Interface contacts:
Residue K350 in the second protein interacts with residue I176 in the first protein (closest heavy-atom distance 3.5 Å).
Residue Y255 in the second protein interacts with residue L164 in the first protein (closest heavy-atom distance 3.9 Å).
Residue E62 in the second protein contacts residue S329 in the first protein (closest heavy-atom distance 3.9 Å).
Residue K61 in the second protein contacts residue D330 in the first protein (closest heavy-atom distance 3.3 Å).
Residue Q69 in the second protein is in contact with residue Y319 in the first protein (closest heavy-atom distance 3.3 Å).
Residue A343 in the second protein contacts residue L184 in the first protein (closest heavy-atom distance 3.3 Å).
Residue A47 in the second protein interacts with residue D196 in the first protein (closest heavy-atom distance 3.8 Å).
Residue W391 in the second protein contacts residue V168 in the first protein (closest heavy-atom distance 4.1 Å).
Residue M345 in the second protein contacts residue I176 in the first protein (closest heavy-atom distance 4.2 Å).
Residue E218 in the second protein interacts with residue R158 in the first protein (closest heavy-atom distance 3.3 Å).
Residue Q347 in the second protein contacts residue V185 in the first protein (closest heavy-atom distance 4.0 Å).
Residue L342 in the second protein contacts residue L184 in the first protein (closest heavy-atom distance 4.0 Å).
Residue V68 in the second protein interacts with residue Y319 in the first protein (closest heavy-atom distance 3.5 Å).
Residue Y388 in the second protein is in contact with residue L164 in the first protein (closest heavy-atom distance 3.6 Å).
Residue K350 in the second protein interacts with residue E173 in the first protein (closest heavy-atom distance 2.4 Å).
Residue Y255 in the second protein contacts residue V168 in the first protein (closest heavy-atom distance 4.0 Å).
Residue D385 in the second protein contacts residue N165 in the first protein (closest heavy-atom distance 2.9 Å).
Residue N44 in the second protein is in contact with residue D330 in the first protein (closest heavy-atom distance 2.5 Å).
Residue K217 in the second protein interacts with residue R158 in the first protein (closest heavy-atom distance 3.0 Å).
Residue D70 in the second protein is in contact with residue T318 in the first protein (closest heavy-atom distance 4.2 Å).
Residue N48 in the second protein interacts with residue H190 in the first protein (closest heavy-atom distance 3.1 Å).
Residue S41 in the second protein contacts residue E370 in the first protein (closest heavy-atom distance 2.9 Å).
Residue T257 in the second protein interacts with residue V168 in the first protein (closest heavy-atom distance 4.2 Å).
Residue L387 in the second protein interacts with residue V168 in the first protein (closest heavy-atom distance 3.6 Å).
Residue V63 in the second protein interacts with residue C316 in the first protein (closest heavy-atom distance 3.8 Å).
Residue A346 in the second protein is in contact with residue V181 in the first protein (closest heavy-atom distance 3.8 Å).
Residue P84 in the second protein is in contact with residue I175 in the first protein (closest heavy-atom distance 4.0 Å).
Residue L42 in the second protein contacts residue D195 in the first protein (closest heavy-atom distance 3.3 Å).
Residue A346 in the second protein contacts residue L184 in the first protein (closest heavy-atom distance 3.8 Å).
Residue L53 in the second protein is in contact with residue S331 in the first protein (closest heavy-atom distance 4.2 Å).
Residue V68 in the second protein is in contact with residue T318 in the first protein (closest heavy-atom distance 3.2 Å).
Residue T257 in the second protein contacts residue A167 in the first protein (closest heavy-atom distance 3.4 Å).
Residue S41 in the second protein is in contact with residue K373 in the first protein (closest heavy-atom distance 3.5 Å).
Residue R216 in the second protein interacts with residue N157 in the first protein (closest heavy-atom distance 3.9 Å).
Residue V68 in the second protein contacts residue L317 in the first protein (closest heavy-atom distance 3.4 Å).
Residue Y388 in the second protein contacts residue V168 in the first protein (closest heavy-atom distance 3.8 Å).
Residue Y255 in the second protein contacts residue A167 in the first protein (closest heavy-atom distance 3.8 Å).
Residue D40 in the second protein interacts with residue D195 in the first protein (closest heavy-atom distance 3.4 Å).
Residue L42 in the second protein interacts with residue A334 in the first protein (closest heavy-atom distance 3.7 Å).
Residue L85 in the second protein is in contact with residue I175 in the first protein (closest heavy-atom distance 3.7 Å).
Residue T259 in the second protein interacts with residue A171 in the first protein (closest heavy-atom distance 3.4 Å).
Residue M345 in the second protein is in contact with residue A172 in the first protein (closest heavy-atom distance 3.8 Å).
Residue R339 in the second protein is in contact with residue D187 in the first protein (closest heavy-atom distance 3.7 Å).
Residue Q69 in the second protein is in contact with residue T318 in the first protein (closest heavy-atom distance 4.1 Å).
Residue N44 in the second protein interacts with residue A334 in the first protein (closest heavy-atom distance 3.3 Å).
Residue E62 in the second protein contacts residue D330 in the first protein (closest heavy-atom distance 3.8 Å).
Residue D317 in the second protein contacts residue K366 in the first protein (closest heavy-atom distance 3.2 Å).
Residue L42 in the second protein contacts residue I371 in the first protein (closest heavy-atom distance 3.8 Å).
Residue T34 in the second protein interacts with residue H190 in the first protein (closest heavy-atom distance 3.5 Å).
Residue N44 in the second protein contacts residue S331 in the first protein (closest heavy-atom distance 3.3 Å).
Residue Q347 in the second protein is in contact with residue V181 in the first protein (closest heavy-atom distance 3.7 Å).
Residue E62 in the second protein interacts with residue S331 in the first protein (closest heavy-atom distance 3.8 Å).
Residue K61 in the second protein interacts with residue S329 in the first protein (closest heavy-atom distance 3.6 Å).
Residue N35 in the second protein interacts with residue L193 in the first protein (closest heavy-atom distance 3.8 Å).
Residue N48 in the second protein contacts residue L193 in the first protein (closest heavy-atom distance 3.9 Å).
Residue L342 in the second protein is in contact with residue I175 in the first protein (closest heavy-atom distance 4.0 Å).
Residue R216 in the second protein interacts with residue R158 in the first protein (closest heavy-atom distance 3.4 Å).
Residue D40 in the second protein is in contact with residue D196 in the first protein (closest heavy-atom distance 3.9 Å).
Residue V63 in the second protein contacts residue T318 in the first protein (closest heavy-atom distance 3.7 Å).
Residue W391 in the second protein is in contact with residue A171 in the first protein (closest heavy-atom distance 3.6 Å).

Sequence of the first protein:
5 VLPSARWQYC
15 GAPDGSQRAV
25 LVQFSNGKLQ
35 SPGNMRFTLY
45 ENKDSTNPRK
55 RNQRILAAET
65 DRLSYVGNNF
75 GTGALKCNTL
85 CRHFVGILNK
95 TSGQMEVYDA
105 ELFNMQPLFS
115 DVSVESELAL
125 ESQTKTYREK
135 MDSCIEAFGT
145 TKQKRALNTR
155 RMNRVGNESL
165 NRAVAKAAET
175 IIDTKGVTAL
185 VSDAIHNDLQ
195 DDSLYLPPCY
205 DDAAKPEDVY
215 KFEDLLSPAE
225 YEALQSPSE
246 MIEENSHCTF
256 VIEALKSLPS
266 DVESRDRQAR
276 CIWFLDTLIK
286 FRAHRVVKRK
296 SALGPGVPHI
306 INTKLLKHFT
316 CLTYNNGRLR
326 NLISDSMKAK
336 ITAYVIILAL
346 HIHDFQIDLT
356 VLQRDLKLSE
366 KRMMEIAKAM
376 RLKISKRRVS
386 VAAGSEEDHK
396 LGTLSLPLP

This data describes a binding interaction between two proteins.

Sequence of the second protein:
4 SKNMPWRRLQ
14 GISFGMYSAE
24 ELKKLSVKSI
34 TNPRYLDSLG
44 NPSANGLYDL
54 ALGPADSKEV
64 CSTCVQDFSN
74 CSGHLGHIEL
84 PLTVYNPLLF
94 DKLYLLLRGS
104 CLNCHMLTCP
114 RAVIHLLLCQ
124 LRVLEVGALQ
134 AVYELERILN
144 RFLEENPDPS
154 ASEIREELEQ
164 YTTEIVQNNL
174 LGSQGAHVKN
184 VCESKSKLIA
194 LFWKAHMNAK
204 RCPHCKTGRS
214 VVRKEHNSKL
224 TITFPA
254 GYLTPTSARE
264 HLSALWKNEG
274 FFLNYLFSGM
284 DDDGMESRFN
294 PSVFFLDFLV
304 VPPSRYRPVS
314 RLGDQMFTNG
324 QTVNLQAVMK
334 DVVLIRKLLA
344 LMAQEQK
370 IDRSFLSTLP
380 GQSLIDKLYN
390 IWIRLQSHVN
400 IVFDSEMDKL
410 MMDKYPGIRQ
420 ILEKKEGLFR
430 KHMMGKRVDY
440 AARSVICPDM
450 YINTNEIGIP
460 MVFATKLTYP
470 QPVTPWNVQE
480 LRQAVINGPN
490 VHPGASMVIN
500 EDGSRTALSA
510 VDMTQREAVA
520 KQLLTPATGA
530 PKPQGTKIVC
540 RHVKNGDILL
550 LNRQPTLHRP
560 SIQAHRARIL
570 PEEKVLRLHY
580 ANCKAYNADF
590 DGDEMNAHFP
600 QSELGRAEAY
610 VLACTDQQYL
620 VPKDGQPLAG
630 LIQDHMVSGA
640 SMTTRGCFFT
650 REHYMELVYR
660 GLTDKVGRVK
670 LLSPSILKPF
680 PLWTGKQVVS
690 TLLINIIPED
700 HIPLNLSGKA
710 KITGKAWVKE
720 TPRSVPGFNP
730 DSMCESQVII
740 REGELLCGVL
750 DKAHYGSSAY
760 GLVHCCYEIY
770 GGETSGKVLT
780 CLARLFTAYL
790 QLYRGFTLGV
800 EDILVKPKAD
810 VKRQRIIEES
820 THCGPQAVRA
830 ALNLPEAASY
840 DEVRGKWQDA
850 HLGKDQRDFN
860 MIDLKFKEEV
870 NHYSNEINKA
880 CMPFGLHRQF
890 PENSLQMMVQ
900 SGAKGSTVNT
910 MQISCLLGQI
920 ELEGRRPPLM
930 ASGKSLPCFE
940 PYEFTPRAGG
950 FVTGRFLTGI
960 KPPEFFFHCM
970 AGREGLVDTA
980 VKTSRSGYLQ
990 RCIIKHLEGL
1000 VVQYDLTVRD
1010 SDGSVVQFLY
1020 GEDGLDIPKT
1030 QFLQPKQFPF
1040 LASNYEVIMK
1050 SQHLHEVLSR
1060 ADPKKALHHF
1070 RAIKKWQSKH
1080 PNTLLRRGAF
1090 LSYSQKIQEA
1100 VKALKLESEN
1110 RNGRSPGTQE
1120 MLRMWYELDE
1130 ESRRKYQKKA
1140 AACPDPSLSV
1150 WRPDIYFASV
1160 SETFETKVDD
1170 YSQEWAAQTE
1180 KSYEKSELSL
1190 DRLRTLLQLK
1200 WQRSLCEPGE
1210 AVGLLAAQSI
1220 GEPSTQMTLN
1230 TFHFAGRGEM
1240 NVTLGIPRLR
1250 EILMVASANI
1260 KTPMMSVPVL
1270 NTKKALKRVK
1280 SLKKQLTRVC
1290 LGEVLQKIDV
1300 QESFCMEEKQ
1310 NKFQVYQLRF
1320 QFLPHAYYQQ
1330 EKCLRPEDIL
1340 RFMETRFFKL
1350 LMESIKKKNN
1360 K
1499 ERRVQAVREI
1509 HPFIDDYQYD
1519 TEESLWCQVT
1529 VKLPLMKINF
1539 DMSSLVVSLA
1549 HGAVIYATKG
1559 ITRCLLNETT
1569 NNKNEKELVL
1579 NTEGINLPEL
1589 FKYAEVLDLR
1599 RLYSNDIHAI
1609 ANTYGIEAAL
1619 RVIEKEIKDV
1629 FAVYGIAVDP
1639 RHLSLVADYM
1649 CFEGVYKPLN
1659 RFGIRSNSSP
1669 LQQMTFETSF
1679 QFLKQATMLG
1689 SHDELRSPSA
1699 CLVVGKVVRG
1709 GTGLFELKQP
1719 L